Residue-level contacts at the interface:
Residue F647 in protein 2 is in contact with residue Q221 in protein 1 (closest heavy-atom distance 3.7 Å).
Residue A639 in protein 2 is in contact with residue L143 in protein 1 (closest heavy-atom distance 4.4 Å).
Residue L619 in protein 2 is in contact with residue V111 in protein 1 (closest heavy-atom distance 4.4 Å).
Residue L650 in protein 2 is in contact with residue L143 in protein 1 (closest heavy-atom distance 3.7 Å).
Residue D637 in protein 2 interacts with residue L115 in protein 1 (closest heavy-atom distance 3.7 Å).
Residue S643 in protein 2 is in contact with residue D224 in protein 1 (closest heavy-atom distance 3.1 Å).
Residue I631 in protein 2 is in contact with residue V111 in protein 1 (closest heavy-atom distance 3.2 Å).
Residue D637 in protein 2 interacts with residue K116 in protein 1 (closest heavy-atom distance 2.9 Å).
Residue I631 in protein 2 is in contact with residue D113 in protein 1 (closest heavy-atom distance 3.4 Å).
Residue K636 in protein 2 is in contact with residue K140 in protein 1 (closest heavy-atom distance 4.4 Å).
Residue Q651 in protein 2 interacts with residue I218 in protein 1 (closest heavy-atom distance 4.0 Å).
Residue F647 in protein 2 contacts residue D224 in protein 1 (closest heavy-atom distance 3.6 Å).
Residue K627 in protein 2 contacts residue H95 in protein 1 (closest heavy-atom distance 3.5 Å).
Residue Q644 in protein 2 contacts residue D224 in protein 1 (closest heavy-atom distance 3.4 Å).
Residue L619 in protein 2 contacts residue V91 in protein 1 (closest heavy-atom distance 4.0 Å).
Residue Q653 in protein 2 is in contact with residue R145 in protein 1 (closest heavy-atom distance 3.3 Å).
Residue S648 in protein 2 contacts residue Q221 in protein 1 (closest heavy-atom distance 3.5 Å).
Residue Q644 in protein 2 interacts with residue R228 in protein 1 (closest heavy-atom distance 3.8 Å).
Residue K632 in protein 2 interacts with residue T117 in protein 1 (closest heavy-atom distance 3.1 Å).
Residue K649 in protein 2 is in contact with residue L143 in protein 1 (closest heavy-atom distance 3.6 Å).
Residue K627 in protein 2 is in contact with residue V109 in protein 1 (closest heavy-atom distance 3.9 Å).
Residue K618 in protein 2 contacts residue A92 in protein 1 (closest heavy-atom distance 4.2 Å).
Residue A615 in protein 2 is in contact with residue R89 in protein 1 (closest heavy-atom distance 3.9 Å).
Residue F646 in protein 2 interacts with residue L142 in protein 1 (closest heavy-atom distance 4.1 Å).
Residue Q651 in protein 2 contacts residue F220 in protein 1 (closest heavy-atom distance 3.2 Å).
Residue L640 in protein 2 contacts residue K140 in protein 1 (closest heavy-atom distance 4.0 Å).
Residue F647 in protein 2 interacts with residue F220 in protein 1 (closest heavy-atom distance 3.7 Å).
Residue F646 in protein 2 interacts with residue F139 in protein 1 (closest heavy-atom distance 3.1 Å).
Residue D633 in protein 2 is in contact with residue T117 in protein 1 (closest heavy-atom distance 4.1 Å).
Residue K636 in protein 2 contacts residue K116 in protein 1 (closest heavy-atom distance 3.9 Å).
Residue F646 in protein 2 contacts residue L143 in protein 1 (closest heavy-atom distance 3.9 Å).
Residue D633 in protein 2 contacts residue K116 in protein 1 (closest heavy-atom distance 2.8 Å).
Residue S629 in protein 2 contacts residue V109 in protein 1 (closest heavy-atom distance 3.4 Å).
Residue L640 in protein 2 contacts residue F139 in protein 1 (closest heavy-atom distance 4.4 Å).
Residue G635 in protein 2 interacts with residue K116 in protein 1 (closest heavy-atom distance 4.3 Å).
Residue A628 in protein 2 is in contact with residue V109 in protein 1 (closest heavy-atom distance 3.4 Å).
Residue L650 in protein 2 is in contact with residue F220 in protein 1 (closest heavy-atom distance 3.6 Å).
Residue I631 in protein 2 contacts residue G112 in protein 1 (closest heavy-atom distance 3.6 Å).
Residue K612 in protein 2 is in contact with residue R89 in protein 1 (closest heavy-atom distance 3.3 Å).
Residue S643 in protein 2 interacts with residue R174 in protein 1 (closest heavy-atom distance 3.1 Å).
Residue F647 in protein 2 contacts residue W223 in protein 1 (closest heavy-atom distance 3.9 Å).
Residue S629 in protein 2 interacts with residue V111 in protein 1 (closest heavy-atom distance 3.3 Å).
Residue F647 in protein 2 interacts with residue N178 in protein 1 (closest heavy-atom distance 4.1 Å).
Residue F630 in protein 2 is in contact with residue V111 in protein 1 (closest heavy-atom distance 3.8 Å).
Residue I631 in protein 2 contacts residue T117 in protein 1 (closest heavy-atom distance 3.6 Å).
Residue L622 in protein 2 is in contact with residue H95 in protein 1 (closest heavy-atom distance 4.2 Å).
Residue Q651 in protein 2 is in contact with residue N219 in protein 1 (closest heavy-atom distance 4.1 Å).
Residue L640 in protein 2 interacts with residue L115 in protein 1 (closest heavy-atom distance 4.0 Å).
Residue Q651 in protein 2 is in contact with residue Q221 in protein 1 (closest heavy-atom distance 3.3 Å).
Residue L619 in protein 2 interacts with residue P88 in protein 1 (closest heavy-atom distance 3.3 Å).
Residue S629 in protein 2 is in contact with residue L110 in protein 1 (closest heavy-atom distance 3.8 Å).
Residue Q653 in protein 2 is in contact with residue L143 in protein 1 (closest heavy-atom distance 3.3 Å).
Residue K636 in protein 2 interacts with residue T117 in protein 1 (closest heavy-atom distance 3.6 Å).
Residue S643 in protein 2 interacts with residue R228 in protein 1 (closest heavy-atom distance 2.4 Å).
Residue K627 in protein 2 is in contact with residue Q108 in protein 1 (closest heavy-atom distance 3.8 Å).
Residue F646 in protein 2 contacts residue L182 in protein 1 (closest heavy-atom distance 3.7 Å).
Residue L650 in protein 2 interacts with residue L182 in protein 1 (closest heavy-atom distance 4.1 Å).
Residue K636 in protein 2 contacts residue D118 in protein 1 (closest heavy-atom distance 2.9 Å).
Residue L619 in protein 2 contacts residue A92 in protein 1 (closest heavy-atom distance 4.3 Å).
Residue L640 in protein 2 contacts residue P136 in protein 1 (closest heavy-atom distance 3.8 Å).

Sequence of protein 1:
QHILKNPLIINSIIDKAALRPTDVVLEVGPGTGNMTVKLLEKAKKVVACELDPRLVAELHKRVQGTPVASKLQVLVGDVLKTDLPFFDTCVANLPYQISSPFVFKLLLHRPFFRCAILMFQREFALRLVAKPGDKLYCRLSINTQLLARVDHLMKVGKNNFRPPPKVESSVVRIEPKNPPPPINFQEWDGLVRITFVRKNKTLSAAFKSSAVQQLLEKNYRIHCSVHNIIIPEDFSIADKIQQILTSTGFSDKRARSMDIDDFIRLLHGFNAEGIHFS

Sequence of protein 2:
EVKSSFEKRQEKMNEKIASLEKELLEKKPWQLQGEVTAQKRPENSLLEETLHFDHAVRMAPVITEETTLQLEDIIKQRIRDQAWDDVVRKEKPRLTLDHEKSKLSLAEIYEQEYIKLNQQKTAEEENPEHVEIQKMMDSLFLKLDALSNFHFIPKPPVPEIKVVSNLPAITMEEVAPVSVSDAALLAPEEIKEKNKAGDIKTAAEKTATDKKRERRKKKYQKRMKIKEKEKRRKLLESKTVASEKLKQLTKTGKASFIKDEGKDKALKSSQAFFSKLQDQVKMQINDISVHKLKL

The following describes two proteins that form a bound complex.